Sequence of chain A:
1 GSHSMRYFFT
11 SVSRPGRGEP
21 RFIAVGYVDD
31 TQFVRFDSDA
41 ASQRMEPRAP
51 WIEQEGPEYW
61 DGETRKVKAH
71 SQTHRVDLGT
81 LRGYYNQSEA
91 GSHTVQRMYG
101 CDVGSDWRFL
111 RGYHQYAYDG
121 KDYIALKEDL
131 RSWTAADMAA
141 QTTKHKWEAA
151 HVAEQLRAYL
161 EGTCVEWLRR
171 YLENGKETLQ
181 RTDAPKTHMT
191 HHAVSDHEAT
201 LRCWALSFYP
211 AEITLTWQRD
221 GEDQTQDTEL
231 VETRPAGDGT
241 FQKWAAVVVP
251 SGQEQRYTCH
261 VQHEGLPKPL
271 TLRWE

Sequence of chain B:
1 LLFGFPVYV

Contacts between the two chains:
Residue D77 in chain A interacts with residue Y8 in chain B (closest heavy-atom distance 3.4 Å).
Residue F33 in chain A is in contact with residue L1 in chain B (closest heavy-atom distance 4.7 Å).
Residue L156 in chain A interacts with residue F3 in chain B (closest heavy-atom distance 3.8 Å).
Residue T73 in chain A contacts residue P6 in chain B (closest heavy-atom distance 3.8 Å).
Residue Y159 in chain A interacts with residue F3 in chain B (closest heavy-atom distance 3.5 Å).
Residue Y99 in chain A interacts with residue L2 in chain B (closest heavy-atom distance 3.5 Å).
Residue M45 in chain A contacts residue L2 in chain B (closest heavy-atom distance 3.6 Å).
Residue K66 in chain A interacts with residue F3 in chain B (closest heavy-atom distance 4.4 Å).
Residue T73 in chain A is in contact with residue V7 in chain B (closest heavy-atom distance 4.4 Å).
Residue K66 in chain A interacts with residue L1 in chain B (closest heavy-atom distance 3.5 Å).
Residue Y171 in chain A is in contact with residue L1 in chain B (closest heavy-atom distance 2.7 Å).
Residue M5 in chain A is in contact with residue L1 in chain B (closest heavy-atom distance 4.0 Å).
Residue R97 in chain A is in contact with residue P6 in chain B (closest heavy-atom distance 4.5 Å).
Residue Y159 in chain A interacts with residue L2 in chain B (closest heavy-atom distance 3.9 Å).
Residue T163 in chain A is in contact with residue L1 in chain B (closest heavy-atom distance 3.8 Å).
Residue Y7 in chain A contacts residue L2 in chain B (closest heavy-atom distance 3.6 Å).
Residue K66 in chain A contacts residue L2 in chain B (closest heavy-atom distance 2.5 Å).
Residue Y99 in chain A is in contact with residue F3 in chain B (closest heavy-atom distance 3.0 Å).
Residue V152 in chain A is in contact with residue V7 in chain B (closest heavy-atom distance 3.9 Å).
Residue K66 in chain A interacts with residue G4 in chain B (closest heavy-atom distance 4.0 Å).
Residue Y59 in chain A contacts residue L1 in chain B (closest heavy-atom distance 3.7 Å).
Residue H70 in chain A is in contact with residue L2 in chain B (closest heavy-atom distance 4.0 Å).
Residue H70 in chain A interacts with residue P6 in chain B (closest heavy-atom distance 4.2 Å).
Residue W147 in chain A contacts residue V7 in chain B (closest heavy-atom distance 3.6 Å).
Residue A150 in chain A interacts with residue V7 in chain B (closest heavy-atom distance 4.6 Å).
Residue V67 in chain A interacts with residue L2 in chain B (closest heavy-atom distance 3.5 Å).
Residue W167 in chain A interacts with residue L1 in chain B (closest heavy-atom distance 3.6 Å).
Residue H70 in chain A contacts residue F3 in chain B (closest heavy-atom distance 3.2 Å).
Residue D77 in chain A interacts with residue V7 in chain B (closest heavy-atom distance 4.8 Å).
Residue Y116 in chain A contacts residue V9 in chain B (closest heavy-atom distance 3.7 Å).
Residue K146 in chain A contacts residue V9 in chain B (closest heavy-atom distance 4.4 Å).
Residue E63 in chain A is in contact with residue L1 in chain B (closest heavy-atom distance 3.3 Å).
Residue T143 in chain A contacts residue V9 in chain B (closest heavy-atom distance 2.8 Å).
Residue K146 in chain A contacts residue Y8 in chain B (closest heavy-atom distance 3.0 Å).
Residue R97 in chain A contacts residue V7 in chain B (closest heavy-atom distance 4.4 Å).
Residue Q72 in chain A interacts with residue Y8 in chain B (closest heavy-atom distance 3.7 Å).
Residue K146 in chain A contacts residue V7 in chain B (closest heavy-atom distance 3.5 Å).
Residue Q155 in chain A is in contact with residue F5 in chain B (closest heavy-atom distance 4.2 Å).
Residue Y7 in chain A is in contact with residue L1 in chain B (closest heavy-atom distance 3.0 Å).
Residue Y159 in chain A contacts residue L1 in chain B (closest heavy-atom distance 2.4 Å).
Residue W147 in chain A is in contact with residue Y8 in chain B (closest heavy-atom distance 2.6 Å).
Residue T80 in chain A contacts residue V9 in chain B (closest heavy-atom distance 3.4 Å).
Residue Y84 in chain A is in contact with residue V9 in chain B (closest heavy-atom distance 2.5 Å).
Residue D77 in chain A contacts residue V9 in chain B (closest heavy-atom distance 3.0 Å).
Residue L81 in chain A interacts with residue V9 in chain B (closest heavy-atom distance 4.0 Å).
Residue F9 in chain A interacts with residue L2 in chain B (closest heavy-atom distance 3.6 Å).
Residue E63 in chain A interacts with residue L2 in chain B (closest heavy-atom distance 3.0 Å).
Residue Y123 in chain A is in contact with residue V9 in chain B (closest heavy-atom distance 4.1 Å).
Residue T73 in chain A is in contact with residue Y8 in chain B (closest heavy-atom distance 3.7 Å).
Residue W147 in chain A interacts with residue V9 in chain B (closest heavy-atom distance 3.7 Å).
Residue A69 in chain A is in contact with residue P6 in chain B (closest heavy-atom distance 4.3 Å).
Residue Q155 in chain A interacts with residue F3 in chain B (closest heavy-atom distance 3.5 Å).
Residue V76 in chain A contacts residue Y8 in chain B (closest heavy-atom distance 3.6 Å).

This data describes a binding interaction between two proteins.